These two protein chains interact to form a complex.

Sequence of chain B:
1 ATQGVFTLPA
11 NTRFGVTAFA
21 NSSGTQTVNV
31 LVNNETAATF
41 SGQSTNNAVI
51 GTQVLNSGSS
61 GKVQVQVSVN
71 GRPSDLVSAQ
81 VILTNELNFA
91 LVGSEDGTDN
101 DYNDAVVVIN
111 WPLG

Sequence of chain A:
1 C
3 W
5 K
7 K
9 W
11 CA

Interface contacts:
Residue S23 in chain B is in contact with residue C1 in chain A (closest heavy-atom distance 4.5 Å).
Residue R72 in chain B contacts residue W3 in chain A (closest heavy-atom distance 4.8 Å).
Residue S22 in chain B interacts with residue C1 in chain A (closest heavy-atom distance 4.5 Å).
Residue D96 in chain B interacts with residue C1 in chain A (closest heavy-atom distance 3.1 Å).
Residue G24 in chain B contacts residue C1 in chain A (closest heavy-atom distance 4.4 Å).
Residue G97 in chain B contacts residue C1 in chain A (closest heavy-atom distance 4.0 Å).
Residue V69 in chain B contacts residue C1 in chain A (closest heavy-atom distance 4.0 Å).
Residue T98 in chain B contacts residue W3 in chain A (closest heavy-atom distance 4.5 Å).